Sequence of protein 2:
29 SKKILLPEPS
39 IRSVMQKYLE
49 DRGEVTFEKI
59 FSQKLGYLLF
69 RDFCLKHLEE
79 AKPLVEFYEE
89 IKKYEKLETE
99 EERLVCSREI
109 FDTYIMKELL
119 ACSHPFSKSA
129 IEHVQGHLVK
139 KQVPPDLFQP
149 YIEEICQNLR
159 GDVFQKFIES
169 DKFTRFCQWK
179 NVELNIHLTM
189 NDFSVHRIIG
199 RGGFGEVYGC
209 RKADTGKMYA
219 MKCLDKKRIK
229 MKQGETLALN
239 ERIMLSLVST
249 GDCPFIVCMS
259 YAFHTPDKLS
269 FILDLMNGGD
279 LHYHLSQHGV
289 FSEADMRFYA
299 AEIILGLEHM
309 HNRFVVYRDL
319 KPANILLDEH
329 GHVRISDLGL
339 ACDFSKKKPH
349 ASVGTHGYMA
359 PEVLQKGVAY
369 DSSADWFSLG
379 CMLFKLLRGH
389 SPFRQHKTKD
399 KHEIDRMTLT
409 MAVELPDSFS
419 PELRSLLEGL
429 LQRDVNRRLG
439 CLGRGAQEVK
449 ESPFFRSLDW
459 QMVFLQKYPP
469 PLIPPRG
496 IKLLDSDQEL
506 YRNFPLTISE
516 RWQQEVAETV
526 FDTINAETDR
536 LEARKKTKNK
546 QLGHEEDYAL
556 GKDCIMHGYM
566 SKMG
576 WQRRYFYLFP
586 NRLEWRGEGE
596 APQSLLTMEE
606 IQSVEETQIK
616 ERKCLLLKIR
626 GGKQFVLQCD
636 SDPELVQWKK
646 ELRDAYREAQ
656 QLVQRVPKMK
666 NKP

Sequence of protein 1:
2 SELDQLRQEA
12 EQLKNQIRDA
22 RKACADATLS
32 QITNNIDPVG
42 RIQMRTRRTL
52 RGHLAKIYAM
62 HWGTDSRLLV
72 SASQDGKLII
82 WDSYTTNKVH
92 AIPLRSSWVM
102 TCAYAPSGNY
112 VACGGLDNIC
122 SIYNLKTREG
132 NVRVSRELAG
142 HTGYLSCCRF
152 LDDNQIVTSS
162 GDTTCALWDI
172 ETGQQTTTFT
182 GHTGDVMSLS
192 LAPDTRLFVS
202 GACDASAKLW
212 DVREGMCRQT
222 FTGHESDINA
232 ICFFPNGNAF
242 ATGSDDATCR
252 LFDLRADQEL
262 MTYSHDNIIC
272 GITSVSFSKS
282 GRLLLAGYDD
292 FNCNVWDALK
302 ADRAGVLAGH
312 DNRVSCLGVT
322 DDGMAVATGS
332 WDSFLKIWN

Residue-level contacts at the interface:
Residue E604 in protein 2 interacts with residue K57 in protein 1 (closest heavy-atom distance 2.6 Å).
Residue K663 in protein 2 interacts with residue Y59 in protein 1 (closest heavy-atom distance 3.5 Å).
Residue K665 in protein 2 contacts residue R314 in protein 1 (closest heavy-atom distance 3.9 Å).
Residue L657 in protein 2 interacts with residue L117 in protein 1 (closest heavy-atom distance 4.1 Å).
Residue G556 in protein 2 interacts with residue L95 in protein 1 (closest heavy-atom distance 4.4 Å).
Residue N586 in protein 2 contacts residue Q75 in protein 1 (closest heavy-atom distance 2.7 Å).
Residue M664 in protein 2 interacts with residue W332 in protein 1 (closest heavy-atom distance 4.0 Å).
Residue V661 in protein 2 is in contact with residue Y145 in protein 1 (closest heavy-atom distance 4.3 Å).
Residue E604 in protein 2 interacts with residue Q75 in protein 1 (closest heavy-atom distance 2.9 Å).
Residue K663 in protein 2 contacts residue W332 in protein 1 (closest heavy-atom distance 4.1 Å).
Residue R587 in protein 2 is in contact with residue S98 in protein 1 (closest heavy-atom distance 3.2 Å).
Residue A654 in protein 2 is in contact with residue W99 in protein 1 (closest heavy-atom distance 3.9 Å).
Residue M664 in protein 2 interacts with residue W99 in protein 1 (closest heavy-atom distance 4.0 Å).
Residue K663 in protein 2 contacts residue M101 in protein 1 (closest heavy-atom distance 3.4 Å).
Residue L657 in protein 2 is in contact with residue W99 in protein 1 (closest heavy-atom distance 3.9 Å).
Residue K663 in protein 2 interacts with residue R314 in protein 1 (closest heavy-atom distance 3.5 Å).
Residue E589 in protein 2 is in contact with residue K78 in protein 1 (closest heavy-atom distance 4.0 Å).
Residue P662 in protein 2 contacts residue Y145 in protein 1 (closest heavy-atom distance 3.0 Å).
Residue N586 in protein 2 interacts with residue W99 in protein 1 (closest heavy-atom distance 3.6 Å).
Residue K665 in protein 2 is in contact with residue W332 in protein 1 (closest heavy-atom distance 4.1 Å).
Residue F584 in protein 2 contacts residue S98 in protein 1 (closest heavy-atom distance 4.0 Å).
Residue K667 in protein 2 is in contact with residue R314 in protein 1 (closest heavy-atom distance 3.9 Å).
Residue N666 in protein 2 interacts with residue R314 in protein 1 (closest heavy-atom distance 4.2 Å).
Residue K663 in protein 2 contacts residue M188 in protein 1 (closest heavy-atom distance 4.4 Å).
Residue N666 in protein 2 interacts with residue W332 in protein 1 (closest heavy-atom distance 4.2 Å).
Residue K663 in protein 2 is in contact with residue S147 in protein 1 (closest heavy-atom distance 3.9 Å).
Residue P597 in protein 2 is in contact with residue L55 in protein 1 (closest heavy-atom distance 3.6 Å).
Residue Q598 in protein 2 contacts residue L55 in protein 1 (closest heavy-atom distance 4.0 Å).
Residue P662 in protein 2 is in contact with residue C204 in protein 1 (closest heavy-atom distance 4.2 Å).
Residue T602 in protein 2 interacts with residue Q75 in protein 1 (closest heavy-atom distance 3.4 Å).
Residue P662 in protein 2 is in contact with residue D228 in protein 1 (closest heavy-atom distance 4.4 Å).
Residue M664 in protein 2 interacts with residue M101 in protein 1 (closest heavy-atom distance 3.8 Å).
Residue V661 in protein 2 is in contact with residue L117 in protein 1 (closest heavy-atom distance 3.9 Å).
Residue V661 in protein 2 interacts with residue M101 in protein 1 (closest heavy-atom distance 3.7 Å).
Residue R587 in protein 2 interacts with residue D76 in protein 1 (closest heavy-atom distance 3.6 Å).
Residue K557 in protein 2 interacts with residue P94 in protein 1 (closest heavy-atom distance 3.7 Å).
Residue D558 in protein 2 is in contact with residue S98 in protein 1 (closest heavy-atom distance 2.5 Å).
Residue E589 in protein 2 interacts with residue L55 in protein 1 (closest heavy-atom distance 4.2 Å).
Residue M664 in protein 2 contacts residue L117 in protein 1 (closest heavy-atom distance 3.4 Å).
Residue Y553 in protein 2 is in contact with residue K78 in protein 1 (closest heavy-atom distance 3.1 Å).
Residue P585 in protein 2 interacts with residue W99 in protein 1 (closest heavy-atom distance 3.8 Å).
Residue D558 in protein 2 interacts with residue R96 in protein 1 (closest heavy-atom distance 3.4 Å).
Residue M664 in protein 2 interacts with residue Y59 in protein 1 (closest heavy-atom distance 3.9 Å).
Residue V658 in protein 2 interacts with residue W99 in protein 1 (closest heavy-atom distance 3.9 Å).
Residue G556 in protein 2 contacts residue R96 in protein 1 (closest heavy-atom distance 3.9 Å).
Residue E604 in protein 2 contacts residue Y59 in protein 1 (closest heavy-atom distance 4.0 Å).
Residue P662 in protein 2 contacts residue D186 in protein 1 (closest heavy-atom distance 4.1 Å).
Residue P662 in protein 2 interacts with residue M188 in protein 1 (closest heavy-atom distance 3.5 Å).
Residue K557 in protein 2 interacts with residue R96 in protein 1 (closest heavy-atom distance 3.5 Å).
Residue N586 in protein 2 is in contact with residue S98 in protein 1 (closest heavy-atom distance 3.7 Å).
Residue L600 in protein 2 contacts residue A56 in protein 1 (closest heavy-atom distance 4.4 Å).
Residue E589 in protein 2 interacts with residue D76 in protein 1 (closest heavy-atom distance 4.2 Å).
Residue R587 in protein 2 interacts with residue G77 in protein 1 (closest heavy-atom distance 3.8 Å).
Residue P668 in protein 2 contacts residue D290 in protein 1 (closest heavy-atom distance 3.5 Å).
Residue R587 in protein 2 interacts with residue Q75 in protein 1 (closest heavy-atom distance 3.8 Å).
Residue P585 in protein 2 interacts with residue S98 in protein 1 (closest heavy-atom distance 3.5 Å).
Residue D558 in protein 2 interacts with residue S97 in protein 1 (closest heavy-atom distance 3.8 Å).
Residue L600 in protein 2 interacts with residue L55 in protein 1 (closest heavy-atom distance 3.4 Å).
Residue K667 in protein 2 is in contact with residue D246 in protein 1 (closest heavy-atom distance 3.0 Å).
Residue K557 in protein 2 is in contact with residue L95 in protein 1 (closest heavy-atom distance 3.4 Å).

The following describes two proteins that form a bound complex.